The following describes two proteins that form a bound complex.

Contacts between the two chains:
Residue I14 in chain B contacts residue A10 in chain A (closest heavy-atom distance 4.1 Å).
Residue Y31 in chain B interacts with residue A11 in chain A (closest heavy-atom distance 3.9 Å).
Residue A13 in chain B interacts with residue M6 in chain A (closest heavy-atom distance 3.7 Å).
Residue L35 in chain B contacts residue L8 in chain A (closest heavy-atom distance 4.6 Å).
Residue A13 in chain B interacts with residue A10 in chain A (closest heavy-atom distance 3.9 Å).
Residue Y41 in chain B interacts with residue I4 in chain A (closest heavy-atom distance 3.6 Å).
Residue V17 in chain B contacts residue A10 in chain A (closest heavy-atom distance 4.3 Å).
Residue L35 in chain B is in contact with residue A11 in chain A (closest heavy-atom distance 3.6 Å).
Residue L86 in chain B is in contact with residue I4 in chain A (closest heavy-atom distance 4.5 Å).
Residue F10 in chain B interacts with residue M6 in chain A (closest heavy-atom distance 4.6 Å).
Residue N4 in chain B contacts residue M2 in chain A (closest heavy-atom distance 3.7 Å).
Residue V17 in chain B interacts with residue L7 in chain A (closest heavy-atom distance 4.0 Å).
Residue Y16 in chain B interacts with residue L7 in chain A (closest heavy-atom distance 4.4 Å).
Residue L38 in chain B contacts residue L7 in chain A (closest heavy-atom distance 4.2 Å).
Residue F85 in chain B is in contact with residue M2 in chain A (closest heavy-atom distance 3.3 Å).
Residue P87 in chain B interacts with residue N3 in chain A (closest heavy-atom distance 4.3 Å).
Residue N18 in chain B interacts with residue L14 in chain A (closest heavy-atom distance 4.5 Å).
Residue V17 in chain B is in contact with residue A11 in chain A (closest heavy-atom distance 3.8 Å).
Residue V17 in chain B contacts residue L14 in chain A (closest heavy-atom distance 4.6 Å).
Residue F10 in chain B contacts residue Y13 in chain A (closest heavy-atom distance 4.8 Å).
Residue F34 in chain B contacts residue L7 in chain A (closest heavy-atom distance 4.8 Å).
Residue L86 in chain B contacts residue N3 in chain A (closest heavy-atom distance 4.4 Å).
Residue L35 in chain B contacts residue E15 in chain A (closest heavy-atom distance 4.6 Å).
Residue A13 in chain B interacts with residue L7 in chain A (closest heavy-atom distance 4.0 Å).
Residue F82 in chain B interacts with residue N3 in chain A (closest heavy-atom distance 4.8 Å).
Residue E9 in chain B is in contact with residue M6 in chain A (closest heavy-atom distance 3.6 Å).
Residue H39 in chain B is in contact with residue L8 in chain A (closest heavy-atom distance 3.9 Å).
Residue L38 in chain B is in contact with residue L8 in chain A (closest heavy-atom distance 3.5 Å).
Residue F85 in chain B is in contact with residue N3 in chain A (closest heavy-atom distance 3.4 Å).
Residue L38 in chain B contacts residue I4 in chain A (closest heavy-atom distance 3.8 Å).
Residue N4 in chain B contacts residue R1 in chain A (closest heavy-atom distance 4.5 Å).
Residue Q45 in chain B is in contact with residue R1 in chain A (closest heavy-atom distance 3.0 Å).
Residue Q42 in chain B interacts with residue L8 in chain A (closest heavy-atom distance 3.5 Å).
Residue F85 in chain B contacts residue M6 in chain A (closest heavy-atom distance 4.9 Å).
Residue I14 in chain B contacts residue Y13 in chain A (closest heavy-atom distance 4.2 Å).
Residue F85 in chain B interacts with residue L7 in chain A (closest heavy-atom distance 3.8 Å).
Residue F82 in chain B interacts with residue L7 in chain A (closest heavy-atom distance 3.9 Å).
Residue Q42 in chain B interacts with residue R1 in chain A (closest heavy-atom distance 4.2 Å).
Residue K49 in chain B interacts with residue R1 in chain A (closest heavy-atom distance 3.5 Å).
Residue I14 in chain B interacts with residue L14 in chain A (closest heavy-atom distance 3.6 Å).
Residue F10 in chain B is in contact with residue A10 in chain A (closest heavy-atom distance 4.9 Å).
Residue Q3 in chain B interacts with residue R1 in chain A (closest heavy-atom distance 5.0 Å).
Residue E9 in chain B contacts residue M2 in chain A (closest heavy-atom distance 3.8 Å).
Residue Y41 in chain B interacts with residue N3 in chain A (closest heavy-atom distance 4.0 Å).
Residue Q45 in chain B is in contact with residue N3 in chain A (closest heavy-atom distance 4.8 Å).
Residue F82 in chain B contacts residue I4 in chain A (closest heavy-atom distance 3.5 Å).

Sequence of chain A:
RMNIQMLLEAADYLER

Sequence of chain B:
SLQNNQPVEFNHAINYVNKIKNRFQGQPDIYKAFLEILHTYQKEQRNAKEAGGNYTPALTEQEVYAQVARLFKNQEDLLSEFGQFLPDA